Residue-level contacts at the interface:
Residue N671 in the first protein is in contact with residue T90 in the second protein (closest heavy-atom distance 3.0 Å).
Residue M660 in the first protein is in contact with residue L68 in the second protein (closest heavy-atom distance 3.5 Å).
Residue I965 in the first protein contacts residue Y44 in the second protein (closest heavy-atom distance 3.4 Å).
Residue V670 in the first protein is in contact with residue F100 in the second protein (closest heavy-atom distance 3.7 Å).
Residue E662 in the first protein contacts residue P66 in the second protein (closest heavy-atom distance 3.1 Å).
Residue I966 in the first protein interacts with residue S41 in the second protein (closest heavy-atom distance 3.6 Å).
Residue W1089 in the first protein contacts residue R70 in the second protein (closest heavy-atom distance 3.6 Å).
Residue T962 in the first protein interacts with residue E47 in the second protein (closest heavy-atom distance 2.8 Å).
Residue S963 in the first protein is in contact with residue N46 in the second protein (closest heavy-atom distance 3.0 Å).
Residue S957 in the first protein contacts residue H50 in the second protein (closest heavy-atom distance 3.1 Å).
Residue S963 in the first protein interacts with residue R45 in the second protein (closest heavy-atom distance 3.5 Å).
Residue S789 in the first protein interacts with residue I58 in the second protein (closest heavy-atom distance 3.8 Å).
Residue E662 in the first protein is in contact with residue D65 in the second protein (closest heavy-atom distance 3.5 Å).
Residue L668 in the first protein interacts with residue F87 in the second protein (closest heavy-atom distance 3.6 Å).
Residue P969 in the first protein interacts with residue K23 in the second protein (closest heavy-atom distance 3.0 Å).
Residue I965 in the first protein is in contact with residue V43 in the second protein (closest heavy-atom distance 3.6 Å).
Residue S963 in the first protein interacts with residue Y44 in the second protein (closest heavy-atom distance 3.7 Å).
Residue L945 in the first protein contacts residue Q88 in the second protein (closest heavy-atom distance 3.7 Å).
Residue F967 in the first protein is in contact with residue E18 in the second protein (closest heavy-atom distance 3.7 Å).
Residue Y942 in the first protein interacts with residue L99 in the second protein (closest heavy-atom distance 3.3 Å).
Residue A669 in the first protein contacts residue F100 in the second protein (closest heavy-atom distance 3.7 Å).
Residue N671 in the first protein interacts with residue A91 in the second protein (closest heavy-atom distance 3.4 Å).
Residue S961 in the first protein interacts with residue E47 in the second protein (closest heavy-atom distance 3.1 Å).
Residue V661 in the first protein contacts residue L68 in the second protein (closest heavy-atom distance 3.5 Å).
Residue V661 in the first protein interacts with residue D65 in the second protein (closest heavy-atom distance 3.4 Å).
Residue Y942 in the first protein interacts with residue Q88 in the second protein (closest heavy-atom distance 3.4 Å).
Residue S961 in the first protein contacts residue V48 in the second protein (closest heavy-atom distance 3.6 Å).
Residue S663 in the first protein contacts residue D65 in the second protein (closest heavy-atom distance 3.3 Å).
Residue E788 in the first protein interacts with residue I58 in the second protein (closest heavy-atom distance 3.4 Å).
Residue N671 in the first protein is in contact with residue R92 in the second protein (closest heavy-atom distance 3.0 Å).
Residue W1089 in the first protein interacts with residue K72 in the second protein (closest heavy-atom distance 3.6 Å).
Residue V960 in the first protein interacts with residue V48 in the second protein (closest heavy-atom distance 3.8 Å).
Residue T695 in the first protein is in contact with residue T67 in the second protein (closest heavy-atom distance 3.5 Å).
Residue S789 in the first protein interacts with residue L59 in the second protein (closest heavy-atom distance 3.7 Å).
Residue V653 in the first protein interacts with residue P106 in the second protein (closest heavy-atom distance 3.8 Å).
Residue V661 in the first protein interacts with residue P66 in the second protein (closest heavy-atom distance 3.6 Å).
Residue F967 in the first protein contacts residue I24 in the second protein (closest heavy-atom distance 3.5 Å).
Residue R1064 in the first protein interacts with residue Y44 in the second protein (closest heavy-atom distance 3.7 Å).
Residue F967 in the first protein contacts residue S41 in the second protein (closest heavy-atom distance 3.1 Å).
Residue E941 in the first protein contacts residue T71 in the second protein (closest heavy-atom distance 3.0 Å).
Residue L945 in the first protein interacts with residue L99 in the second protein (closest heavy-atom distance 3.8 Å).
Residue K1084 in the first protein is in contact with residue A63 in the second protein (closest heavy-atom distance 3.5 Å).
Residue K692 in the first protein contacts residue I58 in the second protein (closest heavy-atom distance 3.5 Å).
Residue L699 in the first protein contacts residue T67 in the second protein (closest heavy-atom distance 3.8 Å).
Residue F967 in the first protein contacts residue L25 in the second protein (closest heavy-atom distance 3.7 Å).
Residue R665 in the first protein contacts residue F87 in the second protein (closest heavy-atom distance 3.2 Å).
Residue A669 in the first protein interacts with residue F87 in the second protein (closest heavy-atom distance 3.6 Å).
Residue E788 in the first protein interacts with residue R55 in the second protein (closest heavy-atom distance 3.6 Å).
Residue K656 in the first protein is in contact with residue G109 in the second protein (closest heavy-atom distance 3.7 Å).
Residue E941 in the first protein interacts with residue F86 in the second protein (closest heavy-atom distance 3.6 Å).
Residue F667 in the first protein interacts with residue R111 in the second protein (closest heavy-atom distance 3.0 Å).
Residue H938 in the first protein is in contact with residue F101 in the second protein (closest heavy-atom distance 3.7 Å).
Residue T962 in the first protein is in contact with residue N46 in the second protein (closest heavy-atom distance 3.8 Å).
Residue I1087 in the first protein is in contact with residue P69 in the second protein (closest heavy-atom distance 3.7 Å).
Residue L668 in the first protein contacts residue R111 in the second protein (closest heavy-atom distance 3.3 Å).
Residue Q1036 in the first protein interacts with residue R45 in the second protein (closest heavy-atom distance 3.8 Å).
Residue A669 in the first protein interacts with residue R111 in the second protein (closest heavy-atom distance 3.2 Å).
Residue M964 in the first protein interacts with residue Y44 in the second protein (closest heavy-atom distance 3.3 Å).
Residue Q657 in the first protein contacts residue R70 in the second protein (closest heavy-atom distance 2.6 Å).
Residue L1107 in the first protein contacts residue R70 in the second protein (closest heavy-atom distance 3.5 Å).

Sequence of the second protein:
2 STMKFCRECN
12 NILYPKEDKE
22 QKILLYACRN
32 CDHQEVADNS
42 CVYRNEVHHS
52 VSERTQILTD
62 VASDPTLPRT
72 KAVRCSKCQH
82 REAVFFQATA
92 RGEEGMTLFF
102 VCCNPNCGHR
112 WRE

Sequence of the first protein:
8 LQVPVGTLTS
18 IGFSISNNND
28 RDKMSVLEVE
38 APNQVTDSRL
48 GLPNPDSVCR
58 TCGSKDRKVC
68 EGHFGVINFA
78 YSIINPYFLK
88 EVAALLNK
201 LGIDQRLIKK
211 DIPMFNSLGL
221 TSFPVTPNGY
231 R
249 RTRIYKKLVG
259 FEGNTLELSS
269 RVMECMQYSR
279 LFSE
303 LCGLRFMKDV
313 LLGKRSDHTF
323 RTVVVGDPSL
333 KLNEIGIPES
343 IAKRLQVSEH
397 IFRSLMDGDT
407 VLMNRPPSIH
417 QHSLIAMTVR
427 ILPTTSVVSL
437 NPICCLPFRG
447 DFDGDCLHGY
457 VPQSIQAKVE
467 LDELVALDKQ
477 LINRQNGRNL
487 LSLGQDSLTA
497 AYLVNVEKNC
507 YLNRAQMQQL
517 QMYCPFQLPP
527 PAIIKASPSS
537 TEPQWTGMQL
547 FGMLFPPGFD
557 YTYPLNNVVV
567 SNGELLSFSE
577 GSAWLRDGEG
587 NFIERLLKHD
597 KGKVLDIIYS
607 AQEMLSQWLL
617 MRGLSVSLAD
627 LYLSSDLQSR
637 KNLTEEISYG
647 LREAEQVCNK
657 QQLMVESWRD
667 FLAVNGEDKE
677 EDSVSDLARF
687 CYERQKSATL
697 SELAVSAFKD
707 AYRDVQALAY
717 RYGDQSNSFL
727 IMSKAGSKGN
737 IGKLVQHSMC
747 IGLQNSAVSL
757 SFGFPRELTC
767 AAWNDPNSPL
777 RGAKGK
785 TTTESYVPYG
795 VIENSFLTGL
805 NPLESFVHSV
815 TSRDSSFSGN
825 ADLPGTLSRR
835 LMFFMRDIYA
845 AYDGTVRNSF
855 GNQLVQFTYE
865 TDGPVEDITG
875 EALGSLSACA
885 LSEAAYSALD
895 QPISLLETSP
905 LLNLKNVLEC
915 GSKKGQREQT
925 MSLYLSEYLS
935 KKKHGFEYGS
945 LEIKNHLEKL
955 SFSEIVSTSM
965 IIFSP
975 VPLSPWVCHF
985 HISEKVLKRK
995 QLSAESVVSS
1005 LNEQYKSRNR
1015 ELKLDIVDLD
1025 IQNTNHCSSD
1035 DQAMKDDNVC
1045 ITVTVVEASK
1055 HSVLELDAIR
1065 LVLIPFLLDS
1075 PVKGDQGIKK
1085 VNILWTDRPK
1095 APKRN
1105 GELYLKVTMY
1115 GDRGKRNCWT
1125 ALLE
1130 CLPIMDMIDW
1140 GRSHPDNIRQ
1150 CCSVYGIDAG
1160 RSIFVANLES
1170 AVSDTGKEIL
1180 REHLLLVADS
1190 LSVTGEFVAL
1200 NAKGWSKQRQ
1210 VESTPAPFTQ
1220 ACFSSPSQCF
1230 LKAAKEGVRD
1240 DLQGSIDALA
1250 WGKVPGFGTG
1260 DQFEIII

These two protein chains interact to form a complex.